This data describes a binding interaction between two proteins.

Contacts between the two chains:
Residue W312 in protein 1 interacts with residue K39 in protein 2 (closest heavy-atom distance 3.4 Å).
Residue R331 in protein 1 interacts with residue E65 in protein 2 (closest heavy-atom distance 2.7 Å).
Residue V324 in protein 1 contacts residue D69 in protein 2 (closest heavy-atom distance 3.3 Å).
Residue E316 in protein 1 is in contact with residue L76 in protein 2 (closest heavy-atom distance 3.6 Å).
Residue S97 in protein 1 contacts residue E26 in protein 2 (closest heavy-atom distance 2.8 Å).
Residue S282 in protein 1 interacts with residue L117 in protein 2 (closest heavy-atom distance 3.7 Å).
Residue R323 in protein 1 is in contact with residue H50 in protein 2 (closest heavy-atom distance 3.2 Å).
Residue K330 in protein 1 interacts with residue I59 in protein 2 (closest heavy-atom distance 3.2 Å).
Residue R286 in protein 1 interacts with residue E112 in protein 2 (closest heavy-atom distance 3.2 Å).
Residue R323 in protein 1 interacts with residue E46 in protein 2 (closest heavy-atom distance 3.6 Å).
Residue F101 in protein 1 is in contact with residue E20 in protein 2 (closest heavy-atom distance 3.2 Å).
Residue R269 in protein 1 contacts residue E8 in protein 2 (closest heavy-atom distance 3.0 Å).
Residue I335 in protein 1 contacts residue I59 in protein 2 (closest heavy-atom distance 3.1 Å).
Residue L292 in protein 1 interacts with residue L104 in protein 2 (closest heavy-atom distance 3.6 Å).
Residue L185 in protein 1 interacts with residue F95 in protein 2 (closest heavy-atom distance 3.7 Å).
Residue R331 in protein 1 interacts with residue K61 in protein 2 (closest heavy-atom distance 3.6 Å).
Residue F200 in protein 1 contacts residue N91 in protein 2 (closest heavy-atom distance 3.4 Å).
Residue D339 in protein 1 contacts residue I53 in protein 2 (closest heavy-atom distance 3.5 Å).
Residue N344 in protein 1 is in contact with residue H50 in protein 2 (closest heavy-atom distance 3.3 Å).
Residue R331 in protein 1 interacts with residue I59 in protein 2 (closest heavy-atom distance 3.5 Å).
Residue R286 in protein 1 contacts residue V120 in protein 2 (closest heavy-atom distance 3.1 Å).
Residue I201 in protein 1 is in contact with residue N91 in protein 2 (closest heavy-atom distance 3.2 Å).
Residue K330 in protein 1 is in contact with residue S58 in protein 2 (closest heavy-atom distance 3.4 Å).
Residue I313 in protein 1 is in contact with residue Q80 in protein 2 (closest heavy-atom distance 3.4 Å).
Residue E306 in protein 1 contacts residue Q83 in protein 2 (closest heavy-atom distance 2.8 Å).
Residue S309 in protein 1 interacts with residue Q83 in protein 2 (closest heavy-atom distance 3.5 Å).
Residue R286 in protein 1 contacts residue P119 in protein 2 (closest heavy-atom distance 3.3 Å).
Residue L185 in protein 1 interacts with residue N102 in protein 2 (closest heavy-atom distance 3.2 Å).
Residue R331 in protein 1 contacts residue S58 in protein 2 (closest heavy-atom distance 2.7 Å).
Residue L342 in protein 1 is in contact with residue H50 in protein 2 (closest heavy-atom distance 3.2 Å).
Residue I277 in protein 1 interacts with residue V116 in protein 2 (closest heavy-atom distance 3.6 Å).
Residue S97 in protein 1 interacts with residue Y23 in protein 2 (closest heavy-atom distance 3.3 Å).
Residue D107 in protein 1 is in contact with residue R99 in protein 2 (closest heavy-atom distance 2.9 Å).
Residue N314 in protein 1 interacts with residue Q80 in protein 2 (closest heavy-atom distance 2.8 Å).
Residue A295 in protein 1 contacts residue I97 in protein 2 (closest heavy-atom distance 3.7 Å).
Residue L342 in protein 1 contacts residue S58 in protein 2 (closest heavy-atom distance 3.4 Å).
Residue Y98 in protein 1 is in contact with residue Y23 in protein 2 (closest heavy-atom distance 3.1 Å).
Residue K296 in protein 1 contacts residue I97 in protein 2 (closest heavy-atom distance 3.6 Å).
Residue T202 in protein 1 contacts residue T92 in protein 2 (closest heavy-atom distance 3.7 Å).
Residue D339 in protein 1 contacts residue G57 in protein 2 (closest heavy-atom distance 3.3 Å).
Residue H289 in protein 1 is in contact with residue E105 in protein 2 (closest heavy-atom distance 3.4 Å).
Residue D339 in protein 1 contacts residue S58 in protein 2 (closest heavy-atom distance 2.4 Å).
Residue F320 in protein 1 interacts with residue I72 in protein 2 (closest heavy-atom distance 3.5 Å).
Residue R286 in protein 1 interacts with residue L117 in protein 2 (closest heavy-atom distance 3.5 Å).
Residue T95 in protein 1 is in contact with residue Y23 in protein 2 (closest heavy-atom distance 2.7 Å).
Residue E306 in protein 1 interacts with residue I28 in protein 2 (closest heavy-atom distance 3.6 Å).
Residue S282 in protein 1 interacts with residue A118 in protein 2 (closest heavy-atom distance 3.4 Å).
Residue K327 in protein 1 contacts residue E65 in protein 2 (closest heavy-atom distance 3.5 Å).
Residue Q203 in protein 1 is in contact with residue T92 in protein 2 (closest heavy-atom distance 3.2 Å).
Residue R269 in protein 1 contacts residue L5 in protein 2 (closest heavy-atom distance 3.3 Å).
Residue E306 in protein 1 interacts with residue C87 in protein 2 (closest heavy-atom distance 3.1 Å).
Residue E306 in protein 1 interacts with residue K86 in protein 2 (closest heavy-atom distance 3.2 Å).
Residue S102 in protein 1 is in contact with residue E20 in protein 2 (closest heavy-atom distance 2.7 Å).
Residue R286 in protein 1 contacts residue A118 in protein 2 (closest heavy-atom distance 2.6 Å).
Residue I313 in protein 1 contacts residue C79 in protein 2 (closest heavy-atom distance 3.5 Å).
Residue Q203 in protein 1 interacts with residue L89 in protein 2 (closest heavy-atom distance 3.2 Å).
Residue T202 in protein 1 is in contact with residue V88 in protein 2 (closest heavy-atom distance 3.5 Å).
Residue R331 in protein 1 is in contact with residue P60 in protein 2 (closest heavy-atom distance 3.4 Å).
Residue R284 in protein 1 contacts residue L7 in protein 2 (closest heavy-atom distance 3.5 Å).
Residue L317 in protein 1 contacts residue K73 in protein 2 (closest heavy-atom distance 3.6 Å).

Sequence of protein 2:
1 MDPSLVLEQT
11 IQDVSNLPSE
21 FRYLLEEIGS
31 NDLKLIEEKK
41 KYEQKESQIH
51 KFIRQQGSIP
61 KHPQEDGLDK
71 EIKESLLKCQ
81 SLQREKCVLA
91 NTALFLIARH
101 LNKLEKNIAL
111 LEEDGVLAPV

Sequence of protein 1:
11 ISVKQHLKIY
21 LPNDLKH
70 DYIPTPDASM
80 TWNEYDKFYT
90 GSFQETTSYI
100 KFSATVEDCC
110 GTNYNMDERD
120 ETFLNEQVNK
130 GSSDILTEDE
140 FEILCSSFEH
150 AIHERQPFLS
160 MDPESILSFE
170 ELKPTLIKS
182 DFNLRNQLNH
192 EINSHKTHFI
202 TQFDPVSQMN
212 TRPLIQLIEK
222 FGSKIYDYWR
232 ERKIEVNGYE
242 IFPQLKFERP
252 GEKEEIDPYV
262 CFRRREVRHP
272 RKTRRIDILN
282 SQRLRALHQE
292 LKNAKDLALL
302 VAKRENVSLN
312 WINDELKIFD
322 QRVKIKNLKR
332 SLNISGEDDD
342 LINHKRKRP